Residue-level contacts at the interface:
Residue K239 in chain B is in contact with residue I49 in chain A (closest heavy-atom distance 4.8 Å).
Residue K242 in chain B contacts residue K243 in chain A (closest heavy-atom distance 4.2 Å).
Residue E245 in chain B interacts with residue K243 in chain A (closest heavy-atom distance 3.5 Å).
Residue K243 in chain B interacts with residue E245 in chain A (closest heavy-atom distance 3.4 Å).
Residue K243 in chain B contacts residue K243 in chain A (closest heavy-atom distance 2.5 Å).
Residue I244 in chain B is in contact with residue K243 in chain A (closest heavy-atom distance 4.5 Å).
Residue K243 in chain B is in contact with residue K242 in chain A (closest heavy-atom distance 3.7 Å).
Residue K242 in chain B interacts with residue K242 in chain A (closest heavy-atom distance 4.4 Å).
Residue K239 in chain B interacts with residue K242 in chain A (closest heavy-atom distance 4.2 Å).

These two protein chains interact to form a complex.

Sequence of chain B:
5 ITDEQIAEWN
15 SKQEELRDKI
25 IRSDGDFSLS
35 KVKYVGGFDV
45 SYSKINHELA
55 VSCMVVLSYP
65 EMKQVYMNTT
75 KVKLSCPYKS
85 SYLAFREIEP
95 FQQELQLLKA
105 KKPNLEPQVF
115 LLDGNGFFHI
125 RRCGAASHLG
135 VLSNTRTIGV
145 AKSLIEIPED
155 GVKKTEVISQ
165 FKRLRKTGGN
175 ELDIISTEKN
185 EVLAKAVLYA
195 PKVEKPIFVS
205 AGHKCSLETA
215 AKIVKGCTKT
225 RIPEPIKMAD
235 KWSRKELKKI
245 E

Sequence of chain A:
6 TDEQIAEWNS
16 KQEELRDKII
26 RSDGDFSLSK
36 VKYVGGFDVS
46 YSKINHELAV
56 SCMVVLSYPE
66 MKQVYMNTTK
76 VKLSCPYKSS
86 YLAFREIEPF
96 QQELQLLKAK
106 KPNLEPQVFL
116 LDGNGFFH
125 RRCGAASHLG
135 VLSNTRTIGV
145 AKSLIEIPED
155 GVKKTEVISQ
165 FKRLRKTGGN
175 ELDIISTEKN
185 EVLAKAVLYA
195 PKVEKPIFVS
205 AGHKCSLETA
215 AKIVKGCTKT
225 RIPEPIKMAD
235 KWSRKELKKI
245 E